Sequence of protein 2:
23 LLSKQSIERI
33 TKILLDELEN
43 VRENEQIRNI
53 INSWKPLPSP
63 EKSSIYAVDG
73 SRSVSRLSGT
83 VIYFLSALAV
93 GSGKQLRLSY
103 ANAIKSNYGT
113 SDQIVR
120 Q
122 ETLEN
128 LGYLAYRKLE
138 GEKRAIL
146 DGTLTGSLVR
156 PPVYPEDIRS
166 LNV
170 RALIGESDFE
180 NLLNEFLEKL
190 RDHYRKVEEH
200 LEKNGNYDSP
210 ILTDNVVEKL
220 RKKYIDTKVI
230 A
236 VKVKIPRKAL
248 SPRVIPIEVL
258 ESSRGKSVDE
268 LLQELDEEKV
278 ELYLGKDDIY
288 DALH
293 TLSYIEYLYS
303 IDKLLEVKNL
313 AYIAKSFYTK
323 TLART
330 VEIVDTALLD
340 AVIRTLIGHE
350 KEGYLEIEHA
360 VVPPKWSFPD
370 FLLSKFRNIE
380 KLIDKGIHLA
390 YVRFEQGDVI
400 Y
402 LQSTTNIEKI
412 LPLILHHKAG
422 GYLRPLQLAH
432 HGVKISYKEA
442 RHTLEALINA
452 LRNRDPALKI

This data describes a binding interaction between two proteins.

Sequence of protein 1:
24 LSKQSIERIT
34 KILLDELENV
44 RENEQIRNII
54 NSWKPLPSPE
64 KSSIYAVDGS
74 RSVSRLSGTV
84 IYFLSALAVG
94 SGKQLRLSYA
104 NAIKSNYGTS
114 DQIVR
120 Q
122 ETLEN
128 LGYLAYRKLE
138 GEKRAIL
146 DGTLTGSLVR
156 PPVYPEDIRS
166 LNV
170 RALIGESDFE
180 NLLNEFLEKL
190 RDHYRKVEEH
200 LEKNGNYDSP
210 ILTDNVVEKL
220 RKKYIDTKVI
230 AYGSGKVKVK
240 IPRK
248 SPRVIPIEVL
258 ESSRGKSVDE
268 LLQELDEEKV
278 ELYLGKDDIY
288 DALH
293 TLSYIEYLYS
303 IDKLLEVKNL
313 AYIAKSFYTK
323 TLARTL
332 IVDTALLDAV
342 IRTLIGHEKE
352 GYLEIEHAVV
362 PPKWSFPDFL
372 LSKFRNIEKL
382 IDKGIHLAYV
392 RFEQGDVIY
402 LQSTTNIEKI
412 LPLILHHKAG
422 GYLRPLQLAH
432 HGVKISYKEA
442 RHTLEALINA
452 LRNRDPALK

Contacts between the two chains:
Residue I252 in protein 1 interacts with residue I252 in protein 2 (closest heavy-atom distance 2.8 Å).
Residue S108 in protein 1 interacts with residue K322 in protein 2 (closest heavy-atom distance 2.6 Å).
Residue D266 in protein 1 contacts residue G262 in protein 2 (closest heavy-atom distance 3.3 Å).
Residue D207 in protein 1 contacts residue S25 in protein 2 (closest heavy-atom distance 2.9 Å).
Residue D456 in protein 1 contacts residue D339 in protein 2 (closest heavy-atom distance 2.9 Å).
Residue T344 in protein 1 interacts with residue R453 in protein 2 (closest heavy-atom distance 3.2 Å).
Residue I399 in protein 1 is in contact with residue K460 in protein 2 (closest heavy-atom distance 3.0 Å).
Residue I29 in protein 1 contacts residue L445 in protein 2 (closest heavy-atom distance 3.4 Å).
Residue I254 in protein 1 interacts with residue R250 in protein 2 (closest heavy-atom distance 2.9 Å).
Residue R455 in protein 1 contacts residue E349 in protein 2 (closest heavy-atom distance 3.3 Å).
Residue V168 in protein 1 is in contact with residue R250 in protein 2 (closest heavy-atom distance 3.0 Å).
Residue S25 in protein 1 is in contact with residue D207 in protein 2 (closest heavy-atom distance 3.0 Å).
Residue R164 in protein 1 contacts residue S248 in protein 2 (closest heavy-atom distance 2.9 Å).
Residue R78 in protein 1 is in contact with residue Y320 in protein 2 (closest heavy-atom distance 3.0 Å).
Residue N109 in protein 1 contacts residue K322 in protein 2 (closest heavy-atom distance 3.2 Å).
Residue N454 in protein 1 interacts with residue L40 in protein 2 (closest heavy-atom distance 3.2 Å).
Residue Y110 in protein 1 is in contact with residue R118 in protein 2 (closest heavy-atom distance 2.9 Å).
Residue A103 in protein 1 is in contact with residue R31 in protein 2 (closest heavy-atom distance 2.6 Å).
Residue S28 in protein 1 contacts residue D207 in protein 2 (closest heavy-atom distance 3.4 Å).
Residue L40 in protein 1 contacts residue N454 in protein 2 (closest heavy-atom distance 3.0 Å).
Residue L459 in protein 1 interacts with residue V398 in protein 2 (closest heavy-atom distance 3.3 Å).
Residue S165 in protein 1 contacts residue R250 in protein 2 (closest heavy-atom distance 3.2 Å).
Residue D334 in protein 1 interacts with residue G81 in protein 2 (closest heavy-atom distance 2.8 Å).
Residue K322 in protein 1 interacts with residue D284 in protein 2 (closest heavy-atom distance 2.5 Å).
Residue R453 in protein 1 interacts with residue L37 in protein 2 (closest heavy-atom distance 3.0 Å).
Residue R250 in protein 1 contacts residue I254 in protein 2 (closest heavy-atom distance 3.3 Å).
Residue S260 in protein 1 contacts residue V265 in protein 2 (closest heavy-atom distance 3.1 Å).
Residue S80 in protein 1 is in contact with residue D334 in protein 2 (closest heavy-atom distance 2.5 Å).
Residue L445 in protein 1 contacts residue I32 in protein 2 (closest heavy-atom distance 3.4 Å).
Residue I252 in protein 1 is in contact with residue L257 in protein 2 (closest heavy-atom distance 3.4 Å).
Residue L269 in protein 1 interacts with residue I254 in protein 2 (closest heavy-atom distance 3.4 Å).
Residue K263 in protein 1 interacts with residue V265 in protein 2 (closest heavy-atom distance 3.3 Å).
Residue V265 in protein 1 contacts residue L257 in protein 2 (closest heavy-atom distance 3.2 Å).
Residue N214 in protein 1 interacts with residue R31 in protein 2 (closest heavy-atom distance 3.2 Å).
Residue D456 in protein 1 contacts residue A340 in protein 2 (closest heavy-atom distance 3.4 Å).
Residue R155 in protein 1 contacts residue Y110 in protein 2 (closest heavy-atom distance 2.7 Å).
Residue A336 in protein 1 is in contact with residue K460 in protein 2 (closest heavy-atom distance 3.2 Å).
Residue S318 in protein 1 interacts with residue S80 in protein 2 (closest heavy-atom distance 3.1 Å).
Residue K460 in protein 1 is in contact with residue V398 in protein 2 (closest heavy-atom distance 2.7 Å).
Residue I252 in protein 1 interacts with residue V251 in protein 2 (closest heavy-atom distance 3.2 Å).
Residue D339 in protein 1 is in contact with residue K460 in protein 2 (closest heavy-atom distance 3.0 Å).
Residue Y320 in protein 1 interacts with residue G81 in protein 2 (closest heavy-atom distance 3.0 Å).
Residue K460 in protein 1 interacts with residue A336 in protein 2 (closest heavy-atom distance 3.2 Å).
Residue E440 in protein 1 contacts residue L23 in protein 2 (closest heavy-atom distance 2.9 Å).
Residue V265 in protein 1 interacts with residue K263 in protein 2 (closest heavy-atom distance 2.8 Å).
Residue R164 in protein 1 is in contact with residue R250 in protein 2 (closest heavy-atom distance 3.0 Å).
Residue T321 in protein 1 is in contact with residue S108 in protein 2 (closest heavy-atom distance 3.4 Å).
Residue L257 in protein 1 interacts with residue V265 in protein 2 (closest heavy-atom distance 3.1 Å).
Residue R31 in protein 1 interacts with residue Y102 in protein 2 (closest heavy-atom distance 2.2 Å).
Residue E39 in protein 1 contacts residue K107 in protein 2 (closest heavy-atom distance 2.8 Å).
Residue Y102 in protein 1 is in contact with residue R31 in protein 2 (closest heavy-atom distance 3.4 Å).
Residue D207 in protein 1 contacts residue Q27 in protein 2 (closest heavy-atom distance 3.2 Å).
Residue D334 in protein 1 is in contact with residue S80 in protein 2 (closest heavy-atom distance 2.4 Å).
Residue R455 in protein 1 interacts with residue R343 in protein 2 (closest heavy-atom distance 3.2 Å).
Residue R261 in protein 1 is in contact with residue D266 in protein 2 (closest heavy-atom distance 2.2 Å).
Residue R343 in protein 1 is in contact with residue D456 in protein 2 (closest heavy-atom distance 2.8 Å).
Residue A340 in protein 1 interacts with residue N454 in protein 2 (closest heavy-atom distance 3.3 Å).
Residue K460 in protein 1 is in contact with residue T335 in protein 2 (closest heavy-atom distance 3.1 Å).
Residue Y320 in protein 1 interacts with residue K107 in protein 2 (closest heavy-atom distance 3.4 Å).
Residue L459 in protein 1 is in contact with residue K317 in protein 2 (closest heavy-atom distance 3.2 Å).